The following describes two proteins that form a bound complex.

Sequence of protein 2:
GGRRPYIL

Interface contacts:
Residue S272 in protein 1 contacts residue R4 in protein 2 (closest heavy-atom distance 3.7 Å).
Residue P182 in protein 1 contacts residue Y6 in protein 2 (closest heavy-atom distance 3.8 Å).
Residue T278 in protein 1 contacts residue R3 in protein 2 (closest heavy-atom distance 4.0 Å).
Residue D9 in protein 1 is in contact with residue R3 in protein 2 (closest heavy-atom distance 2.7 Å).
Residue Y284 in protein 1 is in contact with residue I7 in protein 2 (closest heavy-atom distance 2.7 Å).
Residue S8 in protein 1 contacts residue R3 in protein 2 (closest heavy-atom distance 4.5 Å).
Residue T277 in protein 1 contacts residue R3 in protein 2 (closest heavy-atom distance 4.8 Å).
Residue R264 in protein 1 contacts residue L8 in protein 2 (closest heavy-atom distance 2.5 Å).
Residue D282 in protein 1 is in contact with residue R3 in protein 2 (closest heavy-atom distance 4.3 Å).
Residue D273 in protein 1 is in contact with residue G2 in protein 2 (closest heavy-atom distance 3.2 Å).
Residue H285 in protein 1 is in contact with residue P5 in protein 2 (closest heavy-atom distance 3.9 Å).
Residue D11 in protein 1 contacts residue R3 in protein 2 (closest heavy-atom distance 3.0 Å).
Residue Y288 in protein 1 interacts with residue L8 in protein 2 (closest heavy-atom distance 4.0 Å).
Residue D273 in protein 1 interacts with residue G1 in protein 2 (closest heavy-atom distance 4.5 Å).
Residue L189 in protein 1 interacts with residue L8 in protein 2 (closest heavy-atom distance 4.3 Å).
Residue F281 in protein 1 is in contact with residue P5 in protein 2 (closest heavy-atom distance 4.0 Å).
Residue F268 in protein 1 contacts residue R4 in protein 2 (closest heavy-atom distance 3.1 Å).
Residue V269 in protein 1 interacts with residue R4 in protein 2 (closest heavy-atom distance 4.5 Å).
Residue I193 in protein 1 is in contact with residue L8 in protein 2 (closest heavy-atom distance 3.9 Å).
Residue H285 in protein 1 contacts residue I7 in protein 2 (closest heavy-atom distance 4.6 Å).
Residue E274 in protein 1 contacts residue G2 in protein 2 (closest heavy-atom distance 4.8 Å).
Residue L168 in protein 1 contacts residue Y6 in protein 2 (closest heavy-atom distance 3.8 Å).
Residue N82 in protein 1 contacts residue I7 in protein 2 (closest heavy-atom distance 4.7 Å).
Residue W276 in protein 1 is in contact with residue R3 in protein 2 (closest heavy-atom distance 3.6 Å).
Residue Y101 in protein 1 contacts residue L8 in protein 2 (closest heavy-atom distance 2.7 Å).
Residue L10 in protein 1 is in contact with residue R3 in protein 2 (closest heavy-atom distance 4.7 Å).
Residue W276 in protein 1 contacts residue P5 in protein 2 (closest heavy-atom distance 3.5 Å).
Residue Y288 in protein 1 is in contact with residue I7 in protein 2 (closest heavy-atom distance 3.7 Å).
Residue T277 in protein 1 contacts residue G1 in protein 2 (closest heavy-atom distance 4.6 Å).
Residue T181 in protein 1 contacts residue Y6 in protein 2 (closest heavy-atom distance 2.7 Å).
Residue M159 in protein 1 contacts residue L8 in protein 2 (closest heavy-atom distance 4.3 Å).
Residue F83 in protein 1 contacts residue I7 in protein 2 (closest heavy-atom distance 3.5 Å).
Residue F268 in protein 1 is in contact with residue Y6 in protein 2 (closest heavy-atom distance 4.1 Å).
Residue I271 in protein 1 contacts residue R4 in protein 2 (closest heavy-atom distance 2.5 Å).
Residue Y101 in protein 1 contacts residue I7 in protein 2 (closest heavy-atom distance 4.5 Å).
Residue P182 in protein 1 is in contact with residue L8 in protein 2 (closest heavy-atom distance 4.4 Å).
Residue Y284 in protein 1 interacts with residue P5 in protein 2 (closest heavy-atom distance 3.5 Å).
Residue H87 in protein 1 contacts residue Y6 in protein 2 (closest heavy-atom distance 3.2 Å).
Residue W276 in protein 1 is in contact with residue R4 in protein 2 (closest heavy-atom distance 3.3 Å).
Residue F281 in protein 1 is in contact with residue R4 in protein 2 (closest heavy-atom distance 4.0 Å).
Residue F268 in protein 1 is in contact with residue I7 in protein 2 (closest heavy-atom distance 3.4 Å).
Residue F268 in protein 1 interacts with residue L8 in protein 2 (closest heavy-atom distance 3.6 Å).
Residue C180 in protein 1 is in contact with residue Y6 in protein 2 (closest heavy-atom distance 3.8 Å).
Residue H88 in protein 1 contacts residue Y6 in protein 2 (closest heavy-atom distance 3.8 Å).
Residue D273 in protein 1 interacts with residue R3 in protein 2 (closest heavy-atom distance 4.7 Å).
Residue V12 in protein 1 is in contact with residue I7 in protein 2 (closest heavy-atom distance 4.7 Å).
Residue D273 in protein 1 interacts with residue R4 in protein 2 (closest heavy-atom distance 3.0 Å).
Residue H87 in protein 1 interacts with residue I7 in protein 2 (closest heavy-atom distance 4.1 Å).
Residue Y284 in protein 1 contacts residue L8 in protein 2 (closest heavy-atom distance 3.9 Å).
Residue R265 in protein 1 is in contact with residue L8 in protein 2 (closest heavy-atom distance 4.1 Å).
Residue M163 in protein 1 contacts residue L8 in protein 2 (closest heavy-atom distance 3.7 Å).
Residue F281 in protein 1 contacts residue R3 in protein 2 (closest heavy-atom distance 2.9 Å).
Residue V179 in protein 1 interacts with residue Y6 in protein 2 (closest heavy-atom distance 3.4 Å).
Residue N13 in protein 1 interacts with residue R3 in protein 2 (closest heavy-atom distance 4.2 Å).
Residue W276 in protein 1 interacts with residue G2 in protein 2 (closest heavy-atom distance 3.1 Å).
Residue F268 in protein 1 is in contact with residue P5 in protein 2 (closest heavy-atom distance 3.5 Å).
Residue E274 in protein 1 is in contact with residue G1 in protein 2 (closest heavy-atom distance 4.3 Å).
Residue L10 in protein 1 is in contact with residue Y6 in protein 2 (closest heavy-atom distance 2.7 Å).
Residue V12 in protein 1 is in contact with residue Y6 in protein 2 (closest heavy-atom distance 4.2 Å).
Residue W276 in protein 1 contacts residue G1 in protein 2 (closest heavy-atom distance 3.4 Å).

Sequence of protein 1:
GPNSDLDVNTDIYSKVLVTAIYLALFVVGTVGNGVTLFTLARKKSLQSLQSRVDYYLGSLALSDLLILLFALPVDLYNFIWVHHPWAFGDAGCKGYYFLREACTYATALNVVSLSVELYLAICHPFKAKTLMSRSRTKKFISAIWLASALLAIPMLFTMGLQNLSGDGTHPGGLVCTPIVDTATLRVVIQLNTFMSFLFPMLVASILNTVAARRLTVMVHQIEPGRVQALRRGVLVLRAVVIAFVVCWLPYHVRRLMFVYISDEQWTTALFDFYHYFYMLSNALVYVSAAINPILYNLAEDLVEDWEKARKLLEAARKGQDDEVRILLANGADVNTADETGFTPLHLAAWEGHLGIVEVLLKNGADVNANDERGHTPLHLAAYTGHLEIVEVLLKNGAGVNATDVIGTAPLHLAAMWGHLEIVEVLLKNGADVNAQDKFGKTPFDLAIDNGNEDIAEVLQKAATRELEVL